Sequence of the second protein:
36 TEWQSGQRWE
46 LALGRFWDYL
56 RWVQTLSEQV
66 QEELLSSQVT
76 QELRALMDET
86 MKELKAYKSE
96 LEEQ

These two protein chains interact to form a complex.

Contacts between the two chains:
Residue Q74 in the first protein contacts residue E45 in the second protein (closest heavy-atom distance 4.0 Å).
Residue Q19 in the first protein is in contact with residue L89 in the second protein (closest heavy-atom distance 3.4 Å).
Residue L33 in the first protein contacts residue L69 in the second protein (closest heavy-atom distance 4.0 Å).
Residue Q81 in the first protein interacts with residue Q99 in the second protein (closest heavy-atom distance 3.3 Å).
Residue V34 in the first protein contacts residue T75 in the second protein (closest heavy-atom distance 4.0 Å).
Residue R37 in the first protein is in contact with residue T75 in the second protein (closest heavy-atom distance 3.6 Å).
Residue R8 in the first protein contacts residue Q99 in the second protein (closest heavy-atom distance 3.5 Å).
Residue A78 in the first protein contacts residue Q39 in the second protein (closest heavy-atom distance 4.0 Å).
Residue R37 in the first protein contacts residue L69 in the second protein (closest heavy-atom distance 3.3 Å).
Residue Q19 in the first protein is in contact with residue M86 in the second protein (closest heavy-atom distance 3.9 Å).
Residue L55 in the first protein interacts with residue L61 in the second protein (closest heavy-atom distance 3.9 Å).
Residue Q74 in the first protein interacts with residue Q39 in the second protein (closest heavy-atom distance 3.1 Å).
Residue L66 in the first protein is in contact with residue W52 in the second protein (closest heavy-atom distance 3.8 Å).
Residue L77 in the first protein is in contact with residue L89 in the second protein (closest heavy-atom distance 4.0 Å).
Residue L59 in the first protein interacts with residue V58 in the second protein (closest heavy-atom distance 3.9 Å).
Residue Q19 in the first protein contacts residue K93 in the second protein (closest heavy-atom distance 3.3 Å).
Residue K75 in the first protein contacts residue T36 in the second protein (closest heavy-atom distance 4.0 Å).
Residue R52 in the first protein is in contact with residue Q66 in the second protein (closest heavy-atom distance 2.9 Å).
Residue M26 in the first protein interacts with residue T85 in the second protein (closest heavy-atom distance 3.8 Å).
Residue Q19 in the first protein interacts with residue K90 in the second protein (closest heavy-atom distance 3.9 Å).
Residue L33 in the first protein contacts residue L78 in the second protein (closest heavy-atom distance 3.7 Å).
Residue L73 in the first protein contacts residue W44 in the second protein (closest heavy-atom distance 3.9 Å).
Residue R37 in the first protein is in contact with residue S71 in the second protein (closest heavy-atom distance 3.6 Å).
Residue M26 in the first protein interacts with residue F51 in the second protein (closest heavy-atom distance 3.7 Å).
Residue A56 in the first protein contacts residue Q59 in the second protein (closest heavy-atom distance 3.0 Å).
Residue L77 in the first protein interacts with residue W44 in the second protein (closest heavy-atom distance 3.5 Å).
Residue V29 in the first protein is in contact with residue L55 in the second protein (closest heavy-atom distance 3.5 Å).
Residue E27 in the first protein interacts with residue M82 in the second protein (closest heavy-atom distance 3.9 Å).
Residue L67 in the first protein is in contact with residue W52 in the second protein (closest heavy-atom distance 3.8 Å).
Residue A56 in the first protein is in contact with residue L61 in the second protein (closest heavy-atom distance 4.0 Å).
Residue Q16 in the first protein interacts with residue K93 in the second protein (closest heavy-atom distance 4.0 Å).
Residue M26 in the first protein is in contact with residue M82 in the second protein (closest heavy-atom distance 3.6 Å).
Residue L33 in the first protein interacts with residue T75 in the second protein (closest heavy-atom distance 4.1 Å).
Residue L77 in the first protein contacts residue L96 in the second protein (closest heavy-atom distance 4.1 Å).
Residue C30 in the first protein is in contact with residue L78 in the second protein (closest heavy-atom distance 3.9 Å).
Residue R37 in the first protein interacts with residue L70 in the second protein (closest heavy-atom distance 3.5 Å).
Residue Y80 in the first protein is in contact with residue E97 in the second protein (closest heavy-atom distance 3.8 Å).
Residue E27 in the first protein contacts residue R79 in the second protein (closest heavy-atom distance 3.7 Å).
Residue L66 in the first protein interacts with residue F51 in the second protein (closest heavy-atom distance 3.7 Å).
Residue R63 in the first protein interacts with residue L55 in the second protein (closest heavy-atom distance 3.8 Å).
Residue R8 in the first protein interacts with residue L96 in the second protein (closest heavy-atom distance 3.9 Å).
Residue R52 in the first protein interacts with residue L61 in the second protein (closest heavy-atom distance 3.4 Å).
Residue Y36 in the first protein contacts residue L69 in the second protein (closest heavy-atom distance 4.0 Å).
Residue S12 in the first protein contacts residue K93 in the second protein (closest heavy-atom distance 3.5 Å).
Residue Q74 in the first protein is in contact with residue W44 in the second protein (closest heavy-atom distance 4.0 Å).
Residue L77 in the first protein is in contact with residue Y92 in the second protein (closest heavy-atom distance 4.1 Å).
Residue R60 in the first protein interacts with residue Q59 in the second protein (closest heavy-atom distance 3.5 Å).
Residue L73 in the first protein contacts residue L89 in the second protein (closest heavy-atom distance 3.7 Å).
Residue L15 in the first protein interacts with residue K93 in the second protein (closest heavy-atom distance 3.6 Å).
Residue L33 in the first protein interacts with residue V74 in the second protein (closest heavy-atom distance 3.9 Å).
Residue C30 in the first protein contacts residue T75 in the second protein (closest heavy-atom distance 3.9 Å).
Residue V40 in the first protein contacts residue L70 in the second protein (closest heavy-atom distance 3.9 Å).
Residue C30 in the first protein is in contact with residue R79 in the second protein (closest heavy-atom distance 3.5 Å).
Residue L59 in the first protein is in contact with residue Q59 in the second protein (closest heavy-atom distance 3.8 Å).
Residue M26 in the first protein contacts residue L48 in the second protein (closest heavy-atom distance 3.1 Å).
Residue A70 in the first protein is in contact with residue L48 in the second protein (closest heavy-atom distance 3.7 Å).
Residue R63 in the first protein is in contact with residue Q59 in the second protein (closest heavy-atom distance 2.7 Å).
Residue R63 in the first protein contacts residue W52 in the second protein (closest heavy-atom distance 3.3 Å).
Residue R63 in the first protein interacts with residue R56 in the second protein (closest heavy-atom distance 3.9 Å).
Residue C30 in the first protein interacts with residue M82 in the second protein (closest heavy-atom distance 3.9 Å).

Sequence of the first protein:
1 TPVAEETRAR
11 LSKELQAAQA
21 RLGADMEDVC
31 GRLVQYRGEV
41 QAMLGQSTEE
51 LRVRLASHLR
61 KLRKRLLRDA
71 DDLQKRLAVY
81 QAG